Sequence of protein 1:
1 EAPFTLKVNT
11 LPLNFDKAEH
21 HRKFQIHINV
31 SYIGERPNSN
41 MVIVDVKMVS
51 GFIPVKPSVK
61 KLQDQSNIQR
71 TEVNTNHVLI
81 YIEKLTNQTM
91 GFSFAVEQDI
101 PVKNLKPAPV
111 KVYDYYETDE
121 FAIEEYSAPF

Interface contacts:
Residue K56 in protein 2 is in contact with residue D64 in protein 1 (closest heavy-atom distance 3.4 Å).
Residue E97 in protein 2 contacts residue Q63 in protein 1 (closest heavy-atom distance 4.8 Å).
Residue E97 in protein 2 is in contact with residue K60 in protein 1 (closest heavy-atom distance 3.4 Å).
Residue D99 in protein 2 interacts with residue K60 in protein 1 (closest heavy-atom distance 4.7 Å).
Residue H21 in protein 2 contacts residue K60 in protein 1 (closest heavy-atom distance 3.9 Å).
Residue Q98 in protein 2 is in contact with residue K60 in protein 1 (closest heavy-atom distance 4.0 Å).

This data describes a binding interaction between two proteins.

Sequence of protein 2:
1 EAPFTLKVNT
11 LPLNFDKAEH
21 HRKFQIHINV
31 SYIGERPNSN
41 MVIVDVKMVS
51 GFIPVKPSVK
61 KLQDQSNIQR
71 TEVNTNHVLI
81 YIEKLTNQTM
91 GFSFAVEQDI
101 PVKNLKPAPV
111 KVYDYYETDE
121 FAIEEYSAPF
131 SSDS